These two protein chains interact to form a complex.

Sequence of the first protein:
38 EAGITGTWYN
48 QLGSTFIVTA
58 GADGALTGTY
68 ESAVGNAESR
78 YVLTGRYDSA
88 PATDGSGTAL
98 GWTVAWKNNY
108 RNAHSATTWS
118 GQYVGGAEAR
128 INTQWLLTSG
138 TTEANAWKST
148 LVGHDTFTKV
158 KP

Sequence of the second protein:
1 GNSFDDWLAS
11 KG

Interface contacts:
Residue K145 in the first protein interacts with residue W7 in the second protein (closest heavy-atom distance 4.4 Å).
Residue A141 in the first protein is in contact with residue S3 in the second protein (closest heavy-atom distance 3.1 Å).
Residue N142 in the first protein interacts with residue S3 in the second protein (closest heavy-atom distance 2.8 Å).
Residue W144 in the first protein interacts with residue F4 in the second protein (closest heavy-atom distance 3.6 Å).
Residue K145 in the first protein interacts with residue S3 in the second protein (closest heavy-atom distance 4.6 Å).
Residue W144 in the first protein interacts with residue S3 in the second protein (closest heavy-atom distance 2.9 Å).
Residue W144 in the first protein interacts with residue W7 in the second protein (closest heavy-atom distance 3.6 Å).